Interface contacts:
Residue Q30 in the second protein interacts with residue Y457 in the first protein (closest heavy-atom distance 4.2 Å).
Residue K29 in the second protein contacts residue E467 in the first protein (closest heavy-atom distance 3.7 Å).
Residue Y457 in the second protein interacts with residue Q30 in the first protein (closest heavy-atom distance 4.2 Å).
Residue K28 in the second protein contacts residue H403 in the first protein (closest heavy-atom distance 4.3 Å).
Residue Q30 in the second protein interacts with residue M404 in the first protein (closest heavy-atom distance 4.0 Å).
Residue M25 in the second protein is in contact with residue S406 in the first protein (closest heavy-atom distance 2.2 Å).
Residue F116 in the second protein interacts with residue F486 in the first protein (closest heavy-atom distance 4.1 Å).
Residue I465 in the second protein interacts with residue E34 in the first protein (closest heavy-atom distance 3.6 Å).
Residue K29 in the second protein interacts with residue L461 in the first protein (closest heavy-atom distance 2.8 Å).
Residue V31 in the second protein is in contact with residue M404 in the first protein (closest heavy-atom distance 3.5 Å).
Residue K28 in the second protein contacts residue W470 in the first protein (closest heavy-atom distance 2.4 Å).
Residue G9 in the second protein interacts with residue Q405 in the first protein (closest heavy-atom distance 1.5 Å).
Residue H26 in the second protein interacts with residue R407 in the first protein (closest heavy-atom distance 2.8 Å).
Residue V31 in the second protein interacts with residue Y457 in the first protein (closest heavy-atom distance 2.9 Å).
Residue A10 in the second protein interacts with residue T402 in the first protein (closest heavy-atom distance 4.3 Å).
Residue R407 in the second protein interacts with residue M25 in the first protein (closest heavy-atom distance 3.5 Å).
Residue M404 in the second protein contacts residue V31 in the first protein (closest heavy-atom distance 3.5 Å).
Residue Q405 in the second protein interacts with residue G9 in the first protein (closest heavy-atom distance 1.5 Å).
Residue E61 in the second protein is in contact with residue A10 in the first protein (closest heavy-atom distance 3.5 Å).
Residue E61 in the second protein contacts residue G11 in the first protein (closest heavy-atom distance 3.4 Å).
Residue A33 in the second protein interacts with residue E467 in the first protein (closest heavy-atom distance 4.0 Å).
Residue W470 in the second protein interacts with residue K28 in the first protein (closest heavy-atom distance 2.4 Å).
Residue M404 in the second protein contacts residue Q30 in the first protein (closest heavy-atom distance 4.0 Å).
Residue K28 in the second protein contacts residue M404 in the first protein (closest heavy-atom distance 3.3 Å).
Residue E27 in the second protein contacts residue S406 in the first protein (closest heavy-atom distance 2.9 Å).
Residue G8 in the second protein is in contact with residue Q405 in the first protein (closest heavy-atom distance 2.1 Å).
Residue G8 in the second protein contacts residue P412 in the first protein (closest heavy-atom distance 2.5 Å).
Residue P114 in the second protein interacts with residue F486 in the first protein (closest heavy-atom distance 4.3 Å).
Residue R407 in the second protein is in contact with residue H26 in the first protein (closest heavy-atom distance 2.8 Å).
Residue F486 in the second protein contacts residue P114 in the first protein (closest heavy-atom distance 4.3 Å).
Residue G11 in the second protein is in contact with residue E61 in the first protein (closest heavy-atom distance 3.4 Å).
Residue S406 in the second protein is in contact with residue M25 in the first protein (closest heavy-atom distance 2.2 Å).
Residue L24 in the second protein is in contact with residue R407 in the first protein (closest heavy-atom distance 2.9 Å).
Residue H26 in the second protein contacts residue S406 in the first protein (closest heavy-atom distance 2.8 Å).
Residue D474 in the second protein is in contact with residue K28 in the first protein (closest heavy-atom distance 3.5 Å).
Residue R407 in the second protein contacts residue L6 in the first protein (closest heavy-atom distance 3.4 Å).
Residue F486 in the second protein is in contact with residue F116 in the first protein (closest heavy-atom distance 4.1 Å).
Residue R407 in the second protein interacts with residue L24 in the first protein (closest heavy-atom distance 2.9 Å).
Residue K28 in the second protein contacts residue D474 in the first protein (closest heavy-atom distance 3.5 Å).
Residue E467 in the second protein interacts with residue A33 in the first protein (closest heavy-atom distance 4.0 Å).
Residue S406 in the second protein contacts residue E27 in the first protein (closest heavy-atom distance 2.9 Å).
Residue Y7 in the second protein is in contact with residue R407 in the first protein (closest heavy-atom distance 3.4 Å).
Residue P412 in the second protein is in contact with residue G8 in the first protein (closest heavy-atom distance 2.5 Å).
Residue R407 in the second protein is in contact with residue Y7 in the first protein (closest heavy-atom distance 3.4 Å).
Residue L6 in the second protein is in contact with residue R407 in the first protein (closest heavy-atom distance 3.4 Å).
Residue M25 in the second protein is in contact with residue R407 in the first protein (closest heavy-atom distance 3.5 Å).
Residue Q405 in the second protein contacts residue A10 in the first protein (closest heavy-atom distance 3.6 Å).
Residue S406 in the second protein contacts residue H26 in the first protein (closest heavy-atom distance 2.8 Å).
Residue E467 in the second protein interacts with residue K29 in the first protein (closest heavy-atom distance 3.7 Å).
Residue Y457 in the second protein interacts with residue V31 in the first protein (closest heavy-atom distance 2.9 Å).
Residue E34 in the second protein interacts with residue I465 in the first protein (closest heavy-atom distance 3.6 Å).
Residue A10 in the second protein is in contact with residue A401 in the first protein (closest heavy-atom distance 4.0 Å).
Residue Q405 in the second protein contacts residue G8 in the first protein (closest heavy-atom distance 2.1 Å).
Residue L461 in the second protein is in contact with residue K29 in the first protein (closest heavy-atom distance 2.8 Å).
Residue A401 in the second protein interacts with residue A10 in the first protein (closest heavy-atom distance 4.0 Å).
Residue A10 in the second protein interacts with residue E61 in the first protein (closest heavy-atom distance 3.5 Å).
Residue M404 in the second protein contacts residue K28 in the first protein (closest heavy-atom distance 3.3 Å).
Residue K29 in the second protein is in contact with residue M404 in the first protein (closest heavy-atom distance 2.4 Å).
Residue M404 in the second protein interacts with residue K29 in the first protein (closest heavy-atom distance 2.4 Å).
Residue A10 in the second protein is in contact with residue Q405 in the first protein (closest heavy-atom distance 3.6 Å).

Sequence of the second protein:
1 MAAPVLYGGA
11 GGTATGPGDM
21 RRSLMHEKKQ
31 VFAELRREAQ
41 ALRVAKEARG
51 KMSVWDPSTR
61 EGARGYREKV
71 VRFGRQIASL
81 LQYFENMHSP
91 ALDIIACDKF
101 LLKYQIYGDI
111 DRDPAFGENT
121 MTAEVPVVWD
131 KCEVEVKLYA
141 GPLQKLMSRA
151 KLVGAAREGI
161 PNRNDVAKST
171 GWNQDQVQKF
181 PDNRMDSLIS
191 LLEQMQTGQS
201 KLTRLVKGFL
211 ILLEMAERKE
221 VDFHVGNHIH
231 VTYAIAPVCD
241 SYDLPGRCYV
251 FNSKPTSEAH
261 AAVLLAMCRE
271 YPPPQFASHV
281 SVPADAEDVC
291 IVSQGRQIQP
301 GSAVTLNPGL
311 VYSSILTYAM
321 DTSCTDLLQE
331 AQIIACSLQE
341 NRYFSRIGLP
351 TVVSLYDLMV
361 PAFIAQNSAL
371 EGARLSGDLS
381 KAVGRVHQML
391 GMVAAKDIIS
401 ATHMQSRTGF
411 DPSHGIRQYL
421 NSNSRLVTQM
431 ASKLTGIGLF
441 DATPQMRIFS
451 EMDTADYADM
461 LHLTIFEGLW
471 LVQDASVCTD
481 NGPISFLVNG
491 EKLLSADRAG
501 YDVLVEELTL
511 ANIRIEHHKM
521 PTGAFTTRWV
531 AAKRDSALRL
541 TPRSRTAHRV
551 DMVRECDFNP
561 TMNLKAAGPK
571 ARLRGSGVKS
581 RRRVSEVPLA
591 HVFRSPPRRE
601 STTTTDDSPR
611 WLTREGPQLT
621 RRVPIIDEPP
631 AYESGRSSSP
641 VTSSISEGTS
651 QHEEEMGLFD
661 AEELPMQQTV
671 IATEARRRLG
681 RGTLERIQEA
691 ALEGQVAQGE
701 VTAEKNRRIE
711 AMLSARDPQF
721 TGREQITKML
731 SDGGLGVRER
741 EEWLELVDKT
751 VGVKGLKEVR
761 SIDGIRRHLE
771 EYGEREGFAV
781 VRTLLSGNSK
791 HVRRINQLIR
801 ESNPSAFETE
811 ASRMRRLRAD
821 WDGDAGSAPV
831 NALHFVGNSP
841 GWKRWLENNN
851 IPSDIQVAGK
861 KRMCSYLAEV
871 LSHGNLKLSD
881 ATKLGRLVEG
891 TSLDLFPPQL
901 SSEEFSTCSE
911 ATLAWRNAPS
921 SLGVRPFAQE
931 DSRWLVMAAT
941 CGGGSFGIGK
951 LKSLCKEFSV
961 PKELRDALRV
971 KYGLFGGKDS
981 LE

This data describes a binding interaction between two proteins.

Sequence of the first protein:
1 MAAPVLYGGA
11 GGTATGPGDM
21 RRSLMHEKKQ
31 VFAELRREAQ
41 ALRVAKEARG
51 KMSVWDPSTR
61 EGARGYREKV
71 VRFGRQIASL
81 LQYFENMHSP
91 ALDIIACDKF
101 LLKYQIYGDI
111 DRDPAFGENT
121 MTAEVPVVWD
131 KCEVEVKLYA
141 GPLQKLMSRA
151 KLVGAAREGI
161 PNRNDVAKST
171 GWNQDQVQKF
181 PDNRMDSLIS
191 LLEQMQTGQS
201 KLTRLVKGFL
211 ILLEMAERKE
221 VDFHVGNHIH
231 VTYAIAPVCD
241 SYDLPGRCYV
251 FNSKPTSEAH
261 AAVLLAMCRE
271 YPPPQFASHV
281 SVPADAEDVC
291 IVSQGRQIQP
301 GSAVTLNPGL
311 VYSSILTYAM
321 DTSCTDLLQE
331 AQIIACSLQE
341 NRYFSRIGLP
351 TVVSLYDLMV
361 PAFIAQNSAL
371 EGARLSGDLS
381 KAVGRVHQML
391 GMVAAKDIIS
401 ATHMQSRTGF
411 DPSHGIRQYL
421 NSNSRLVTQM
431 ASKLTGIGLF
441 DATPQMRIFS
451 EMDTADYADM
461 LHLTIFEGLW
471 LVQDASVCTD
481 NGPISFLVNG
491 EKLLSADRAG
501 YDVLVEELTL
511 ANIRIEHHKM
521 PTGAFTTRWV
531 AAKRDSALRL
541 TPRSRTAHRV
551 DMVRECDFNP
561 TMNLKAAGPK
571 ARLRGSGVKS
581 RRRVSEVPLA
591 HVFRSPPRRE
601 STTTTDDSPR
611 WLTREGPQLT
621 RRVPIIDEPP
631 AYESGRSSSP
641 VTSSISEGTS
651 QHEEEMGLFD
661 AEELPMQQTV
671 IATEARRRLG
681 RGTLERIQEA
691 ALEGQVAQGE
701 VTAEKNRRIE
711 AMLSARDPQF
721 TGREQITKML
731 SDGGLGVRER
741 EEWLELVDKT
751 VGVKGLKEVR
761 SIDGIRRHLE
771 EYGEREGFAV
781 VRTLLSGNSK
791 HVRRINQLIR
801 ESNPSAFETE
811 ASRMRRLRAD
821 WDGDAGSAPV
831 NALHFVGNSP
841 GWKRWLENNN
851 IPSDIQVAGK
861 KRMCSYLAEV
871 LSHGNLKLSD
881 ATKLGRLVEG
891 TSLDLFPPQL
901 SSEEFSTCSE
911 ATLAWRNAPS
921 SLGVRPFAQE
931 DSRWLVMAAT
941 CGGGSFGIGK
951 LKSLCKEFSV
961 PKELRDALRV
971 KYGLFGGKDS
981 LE